Sequence of chain B:
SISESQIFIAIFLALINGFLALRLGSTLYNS

Interface contacts:
Residue F149 in chain A is in contact with residue L25 in chain B (closest heavy-atom distance 4.7 Å).
Residue W70 in chain A is in contact with residue I8 in chain B (closest heavy-atom distance 3.5 Å).
Residue K7 in chain A contacts residue Y30 in chain B (closest heavy-atom distance 3.0 Å).
Residue G147 in chain A contacts residue N18 in chain B (closest heavy-atom distance 3.2 Å).
Residue L150 in chain A is in contact with residue N18 in chain B (closest heavy-atom distance 3.5 Å).
Residue G147 in chain A interacts with residue L21 in chain B (closest heavy-atom distance 3.8 Å).
Residue S49 in chain A is in contact with residue L29 in chain B (closest heavy-atom distance 4.4 Å).
Residue K45 in chain A interacts with residue L29 in chain B (closest heavy-atom distance 4.1 Å).
Residue Q133 in chain A is in contact with residue S4 in chain B (closest heavy-atom distance 4.5 Å).
Residue V140 in chain A interacts with residue A11 in chain B (closest heavy-atom distance 4.8 Å).
Residue T41 in chain A contacts residue S32 in chain B (closest heavy-atom distance 4.7 Å).
Residue F5 in chain A is in contact with residue Y30 in chain B (closest heavy-atom distance 4.8 Å).
Residue Y136 in chain A contacts residue Q7 in chain B (closest heavy-atom distance 2.8 Å).
Residue F66 in chain A is in contact with residue A11 in chain B (closest heavy-atom distance 4.7 Å).
Residue A48 in chain A contacts residue L29 in chain B (closest heavy-atom distance 3.8 Å).
Residue I144 in chain A contacts residue L14 in chain B (closest heavy-atom distance 3.6 Å).
Residue Y136 in chain A interacts with residue I3 in chain B (closest heavy-atom distance 4.1 Å).
Residue F66 in chain A contacts residue I8 in chain B (closest heavy-atom distance 4.2 Å).
Residue F66 in chain A contacts residue I12 in chain B (closest heavy-atom distance 4.9 Å).
Residue Q133 in chain A interacts with residue S2 in chain B (closest heavy-atom distance 5.0 Å).
Residue L157 in chain A interacts with residue T28 in chain B (closest heavy-atom distance 4.1 Å).
Residue Y136 in chain A is in contact with residue A11 in chain B (closest heavy-atom distance 3.6 Å).
Residue F51 in chain A contacts residue L25 in chain B (closest heavy-atom distance 4.9 Å).
Residue Q133 in chain A is in contact with residue I3 in chain B (closest heavy-atom distance 3.2 Å).
Residue W70 in chain A is in contact with residue I3 in chain B (closest heavy-atom distance 4.8 Å).
Residue W154 in chain A interacts with residue T28 in chain B (closest heavy-atom distance 3.6 Å).
Residue V140 in chain A interacts with residue L14 in chain B (closest heavy-atom distance 3.7 Å).
Residue L150 in chain A contacts residue R24 in chain B (closest heavy-atom distance 4.0 Å).
Residue K45 in chain A contacts residue S32 in chain B (closest heavy-atom distance 2.7 Å).
Residue S143 in chain A contacts residue L14 in chain B (closest heavy-atom distance 3.1 Å).
Residue Q133 in chain A is in contact with residue Q7 in chain B (closest heavy-atom distance 3.0 Å).
Residue L150 in chain A contacts residue L25 in chain B (closest heavy-atom distance 3.9 Å).
Residue Y136 in chain A interacts with residue I8 in chain B (closest heavy-atom distance 4.7 Å).
Residue L150 in chain A is in contact with residue L21 in chain B (closest heavy-atom distance 3.6 Å).
Residue I144 in chain A interacts with residue N18 in chain B (closest heavy-atom distance 4.3 Å).
Residue G153 in chain A contacts residue L25 in chain B (closest heavy-atom distance 3.5 Å).
Residue Y136 in chain A is in contact with residue I10 in chain B (closest heavy-atom distance 3.9 Å).
Residue N132 in chain A is in contact with residue S2 in chain B (closest heavy-atom distance 3.6 Å).
Residue L150 in chain A is in contact with residue A22 in chain B (closest heavy-atom distance 3.8 Å).
Residue A69 in chain A is in contact with residue I3 in chain B (closest heavy-atom distance 3.1 Å).
Residue W154 in chain A interacts with residue L25 in chain B (closest heavy-atom distance 3.8 Å).
Residue A146 in chain A is in contact with residue N18 in chain B (closest heavy-atom distance 4.6 Å).
Residue W154 in chain A is in contact with residue R24 in chain B (closest heavy-atom distance 3.2 Å).
Residue I151 in chain A is in contact with residue R24 in chain B (closest heavy-atom distance 3.7 Å).
Residue I151 in chain A interacts with residue L21 in chain B (closest heavy-atom distance 3.8 Å).
Residue N132 in chain A interacts with residue I3 in chain B (closest heavy-atom distance 3.2 Å).
Residue S143 in chain A contacts residue N18 in chain B (closest heavy-atom distance 2.4 Å).
Residue A48 in chain A interacts with residue L25 in chain B (closest heavy-atom distance 5.0 Å).
Residue L59 in chain A interacts with residue N18 in chain B (closest heavy-atom distance 4.3 Å).
Residue L157 in chain A interacts with residue L29 in chain B (closest heavy-atom distance 3.9 Å).

These two protein chains interact to form a complex.

Sequence of chain A:
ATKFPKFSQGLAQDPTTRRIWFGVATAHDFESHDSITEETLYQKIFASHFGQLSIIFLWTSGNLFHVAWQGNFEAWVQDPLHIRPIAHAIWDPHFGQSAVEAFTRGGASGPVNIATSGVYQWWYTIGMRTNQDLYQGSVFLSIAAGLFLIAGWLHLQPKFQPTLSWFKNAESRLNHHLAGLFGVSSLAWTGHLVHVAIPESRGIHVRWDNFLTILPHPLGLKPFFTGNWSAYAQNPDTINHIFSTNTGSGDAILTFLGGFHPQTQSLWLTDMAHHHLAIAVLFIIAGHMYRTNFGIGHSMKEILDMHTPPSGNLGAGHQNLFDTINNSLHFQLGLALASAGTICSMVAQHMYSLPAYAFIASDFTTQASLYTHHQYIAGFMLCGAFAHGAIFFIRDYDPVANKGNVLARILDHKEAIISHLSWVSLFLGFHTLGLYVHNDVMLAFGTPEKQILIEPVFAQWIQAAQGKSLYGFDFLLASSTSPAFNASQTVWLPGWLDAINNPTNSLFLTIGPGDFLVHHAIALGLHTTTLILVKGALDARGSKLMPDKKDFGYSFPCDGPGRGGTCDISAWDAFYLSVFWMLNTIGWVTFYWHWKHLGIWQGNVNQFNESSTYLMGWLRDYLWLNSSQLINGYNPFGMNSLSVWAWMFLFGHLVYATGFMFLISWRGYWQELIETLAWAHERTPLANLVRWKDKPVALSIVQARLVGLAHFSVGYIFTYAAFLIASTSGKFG